Sequence of the first protein:
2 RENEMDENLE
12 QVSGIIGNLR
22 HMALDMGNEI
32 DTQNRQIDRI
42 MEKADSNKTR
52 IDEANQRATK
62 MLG

Sequence of the second protein:
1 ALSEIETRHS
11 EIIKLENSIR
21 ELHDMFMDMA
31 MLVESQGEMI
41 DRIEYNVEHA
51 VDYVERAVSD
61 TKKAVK

Interface contacts:
Residue I19 in the second protein is in contact with residue I17 in the first protein (closest heavy-atom distance 4.4 Å).
Residue F26 in the second protein contacts residue L20 in the first protein (closest heavy-atom distance 3.8 Å).
Residue F26 in the second protein interacts with residue M23 in the first protein (closest heavy-atom distance 4.2 Å).
Residue M29 in the second protein contacts residue M27 in the first protein (closest heavy-atom distance 3.7 Å).
Residue R8 in the second protein is in contact with residue L10 in the first protein (closest heavy-atom distance 4.2 Å).
Residue R8 in the second protein is in contact with residue E3 in the first protein (closest heavy-atom distance 3.6 Å).
Residue F26 in the second protein interacts with residue M27 in the first protein (closest heavy-atom distance 4.0 Å).
Residue L15 in the second protein is in contact with residue V13 in the first protein (closest heavy-atom distance 4.7 Å).
Residue F26 in the second protein contacts residue A24 in the first protein (closest heavy-atom distance 4.6 Å).
Residue L22 in the second protein contacts residue I17 in the first protein (closest heavy-atom distance 3.7 Å).
Residue L22 in the second protein is in contact with residue L20 in the first protein (closest heavy-atom distance 3.8 Å).
Residue I12 in the second protein interacts with residue M6 in the first protein (closest heavy-atom distance 3.8 Å).
Residue M29 in the second protein is in contact with residue I31 in the first protein (closest heavy-atom distance 4.4 Å).
Residue V54 in the second protein interacts with residue I52 in the first protein (closest heavy-atom distance 4.0 Å).
Residue R8 in the second protein interacts with residue D7 in the first protein (closest heavy-atom distance 4.1 Å).
Residue I19 in the second protein is in contact with residue V13 in the first protein (closest heavy-atom distance 3.5 Å).

These two protein chains interact to form a complex.